Sequence of protein 1:
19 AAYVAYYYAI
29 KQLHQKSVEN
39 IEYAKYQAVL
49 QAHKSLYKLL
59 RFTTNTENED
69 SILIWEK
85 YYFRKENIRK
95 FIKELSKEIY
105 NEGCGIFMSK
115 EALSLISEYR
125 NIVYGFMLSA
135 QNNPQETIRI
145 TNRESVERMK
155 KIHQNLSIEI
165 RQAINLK

Sequence of protein 2:
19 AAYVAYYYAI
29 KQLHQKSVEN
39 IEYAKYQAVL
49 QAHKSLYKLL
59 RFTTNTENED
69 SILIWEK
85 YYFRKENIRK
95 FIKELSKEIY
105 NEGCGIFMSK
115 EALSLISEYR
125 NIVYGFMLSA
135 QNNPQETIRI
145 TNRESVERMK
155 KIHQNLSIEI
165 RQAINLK

Interface contacts:
Residue K171 in protein 2 interacts with residue V36 in protein 1 (closest heavy-atom distance 3.7 Å).
Residue Y26 in protein 2 contacts residue I28 in protein 1 (closest heavy-atom distance 3.4 Å).
Residue E67 in protein 2 interacts with residue K97 in protein 1 (closest heavy-atom distance 3.5 Å).
Residue E65 in protein 2 interacts with residue R124 in protein 1 (closest heavy-atom distance 3.4 Å).
Residue I168 in protein 2 is in contact with residue F111 in protein 1 (closest heavy-atom distance 4.0 Å).
Residue L48 in protein 2 is in contact with residue A46 in protein 1 (closest heavy-atom distance 4.0 Å).
Residue Y55 in protein 2 is in contact with residue I103 in protein 1 (closest heavy-atom distance 3.5 Å).
Residue I168 in protein 2 interacts with residue I110 in protein 1 (closest heavy-atom distance 3.5 Å).
Residue Y55 in protein 2 interacts with residue G109 in protein 1 (closest heavy-atom distance 3.7 Å).
Residue T62 in protein 2 is in contact with residue Y104 in protein 1 (closest heavy-atom distance 4.3 Å).
Residue E37 in protein 2 interacts with residue S35 in protein 1 (closest heavy-atom distance 1.9 Å).
Residue Y26 in protein 2 is in contact with residue A27 in protein 1 (closest heavy-atom distance 1.9 Å).
Residue R165 in protein 2 interacts with residue L117 in protein 1 (closest heavy-atom distance 4.2 Å).
Residue Q45 in protein 2 contacts residue A42 in protein 1 (closest heavy-atom distance 3.6 Å).
Residue N66 in protein 2 interacts with residue Y104 in protein 1 (closest heavy-atom distance 4.1 Å).
Residue K52 in protein 2 is in contact with residue E106 in protein 1 (closest heavy-atom distance 3.4 Å).
Residue K52 in protein 2 interacts with residue F111 in protein 1 (closest heavy-atom distance 4.2 Å).
Residue Q30 in protein 2 interacts with residue L31 in protein 1 (closest heavy-atom distance 4.0 Å).
Residue R59 in protein 2 interacts with residue Y104 in protein 1 (closest heavy-atom distance 3.8 Å).
Residue Y55 in protein 2 contacts residue I110 in protein 1 (closest heavy-atom distance 3.6 Å).
Residue E67 in protein 2 contacts residue S100 in protein 1 (closest heavy-atom distance 2.9 Å).
Residue R165 in protein 2 contacts residue G109 in protein 1 (closest heavy-atom distance 2.8 Å).
Residue K171 in protein 2 contacts residue I39 in protein 1 (closest heavy-atom distance 3.9 Å).
Residue N66 in protein 2 interacts with residue R124 in protein 1 (closest heavy-atom distance 4.1 Å).
Residue Q33 in protein 2 interacts with residue L31 in protein 1 (closest heavy-atom distance 4.2 Å).
Residue R165 in protein 2 interacts with residue I110 in protein 1 (closest heavy-atom distance 3.4 Å).
Residue K56 in protein 2 contacts residue N105 in protein 1 (closest heavy-atom distance 4.0 Å).
Residue Y44 in protein 2 contacts residue K43 in protein 1 (closest heavy-atom distance 3.8 Å).
Residue K29 in protein 2 contacts residue I28 in protein 1 (closest heavy-atom distance 3.4 Å).
Residue Y44 in protein 2 contacts residue I39 in protein 1 (closest heavy-atom distance 3.7 Å).
Residue K52 in protein 2 interacts with residue Q49 in protein 1 (closest heavy-atom distance 4.7 Å).
Residue V22 in protein 2 is in contact with residue Y24 in protein 1 (closest heavy-atom distance 4.8 Å).
Residue Y26 in protein 2 contacts residue Y24 in protein 1 (closest heavy-atom distance 3.5 Å).
Residue L48 in protein 2 interacts with residue K43 in protein 1 (closest heavy-atom distance 4.6 Å).
Residue Q30 in protein 2 is in contact with residue A27 in protein 1 (closest heavy-atom distance 4.3 Å).
Residue R59 in protein 2 interacts with residue N105 in protein 1 (closest heavy-atom distance 3.5 Å).
Residue H51 in protein 2 is in contact with residue I110 in protein 1 (closest heavy-atom distance 3.9 Å).
Residue K52 in protein 2 interacts with residue G107 in protein 1 (closest heavy-atom distance 4.1 Å).
Residue E37 in protein 2 contacts residue L31 in protein 1 (closest heavy-atom distance 4.0 Å).
Residue E40 in protein 2 is in contact with residue I39 in protein 1 (closest heavy-atom distance 4.2 Å).
Residue N169 in protein 2 contacts residue K43 in protein 1 (closest heavy-atom distance 3.0 Å).
Residue E40 in protein 2 is in contact with residue S35 in protein 1 (closest heavy-atom distance 4.0 Å).
Residue L58 in protein 2 contacts residue Y104 in protein 1 (closest heavy-atom distance 4.2 Å).
Residue Y44 in protein 2 is in contact with residue A42 in protein 1 (closest heavy-atom distance 4.3 Å).
Residue R165 in protein 2 is in contact with residue M112 in protein 1 (closest heavy-atom distance 3.9 Å).
Residue Y26 in protein 2 is in contact with residue A23 in protein 1 (closest heavy-atom distance 4.5 Å).
Residue K52 in protein 2 interacts with residue I110 in protein 1 (closest heavy-atom distance 3.6 Å).
Residue Y41 in protein 2 is in contact with residue N38 in protein 1 (closest heavy-atom distance 4.1 Å).
Residue Y41 in protein 2 contacts residue A42 in protein 1 (closest heavy-atom distance 3.9 Å).
Residue L48 in protein 2 is in contact with residue A42 in protein 1 (closest heavy-atom distance 4.2 Å).
Residue E67 in protein 2 interacts with residue I96 in protein 1 (closest heavy-atom distance 4.4 Å).
Residue I168 in protein 2 contacts residue K43 in protein 1 (closest heavy-atom distance 4.2 Å).
Residue Y41 in protein 2 interacts with residue I39 in protein 1 (closest heavy-atom distance 4.2 Å).
Residue E65 in protein 2 interacts with residue Y128 in protein 1 (closest heavy-atom distance 4.6 Å).
Residue Y55 in protein 2 is in contact with residue G107 in protein 1 (closest heavy-atom distance 4.5 Å).
Residue K56 in protein 2 is in contact with residue Y104 in protein 1 (closest heavy-atom distance 3.3 Å).
Residue L48 in protein 2 contacts residue F111 in protein 1 (closest heavy-atom distance 3.9 Å).
Residue Y55 in protein 2 interacts with residue Y104 in protein 1 (closest heavy-atom distance 3.7 Å).
Residue N66 in protein 2 interacts with residue S100 in protein 1 (closest heavy-atom distance 3.7 Å).
Residue E37 in protein 2 interacts with residue H32 in protein 1 (closest heavy-atom distance 4.8 Å).

This data describes a binding interaction between two proteins.